Sequence of the first protein:
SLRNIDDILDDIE

These two protein chains interact to form a complex.

Sequence of the second protein:
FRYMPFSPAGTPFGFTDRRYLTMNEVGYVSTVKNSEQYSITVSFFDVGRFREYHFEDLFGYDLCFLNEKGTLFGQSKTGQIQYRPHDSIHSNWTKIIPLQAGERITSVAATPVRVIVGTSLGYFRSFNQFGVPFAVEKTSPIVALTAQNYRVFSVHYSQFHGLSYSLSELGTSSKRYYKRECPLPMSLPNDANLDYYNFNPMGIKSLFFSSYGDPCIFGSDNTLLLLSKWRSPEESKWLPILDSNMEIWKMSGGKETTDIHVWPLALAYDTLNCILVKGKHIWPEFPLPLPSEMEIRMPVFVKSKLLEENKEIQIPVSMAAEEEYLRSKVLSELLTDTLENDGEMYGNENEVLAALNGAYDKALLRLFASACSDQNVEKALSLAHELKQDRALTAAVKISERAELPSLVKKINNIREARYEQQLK

Interface contacts:
Residue A456 in the second protein contacts residue L2 in the first protein (closest heavy-atom distance 3.8 Å).
Residue R455 in the second protein contacts residue I8 in the first protein (closest heavy-atom distance 3.5 Å).
Residue R419 in the second protein contacts residue I5 in the first protein (closest heavy-atom distance 4.3 Å).
Residue R455 in the second protein is in contact with residue S1 in the first protein (closest heavy-atom distance 3.3 Å).
Residue K451 in the second protein is in contact with residue I8 in the first protein (closest heavy-atom distance 4.3 Å).
Residue K415 in the second protein interacts with residue L9 in the first protein (closest heavy-atom distance 3.7 Å).
Residue I452 in the second protein interacts with residue I8 in the first protein (closest heavy-atom distance 3.9 Å).
Residue R419 in the second protein contacts residue D6 in the first protein (closest heavy-atom distance 3.1 Å).
Residue A445 in the second protein is in contact with residue I12 in the first protein (closest heavy-atom distance 4.3 Å).
Residue R455 in the second protein is in contact with residue L2 in the first protein (closest heavy-atom distance 3.9 Å).
Residue A448 in the second protein interacts with residue I12 in the first protein (closest heavy-atom distance 4.2 Å).
Residue K415 in the second protein contacts residue D6 in the first protein (closest heavy-atom distance 4.9 Å).
Residue C425 in the second protein contacts residue L2 in the first protein (closest heavy-atom distance 4.0 Å).
Residue L418 in the second protein is in contact with residue L9 in the first protein (closest heavy-atom distance 3.8 Å).
Residue R419 in the second protein is in contact with residue L9 in the first protein (closest heavy-atom distance 3.7 Å).
Residue A448 in the second protein is in contact with residue I8 in the first protein (closest heavy-atom distance 3.8 Å).
Residue R455 in the second protein is in contact with residue N4 in the first protein (closest heavy-atom distance 3.6 Å).
Residue K415 in the second protein contacts residue D10 in the first protein (closest heavy-atom distance 3.2 Å).
Residue I452 in the second protein is in contact with residue L2 in the first protein (closest heavy-atom distance 3.6 Å).
Residue A422 in the second protein contacts residue L2 in the first protein (closest heavy-atom distance 4.0 Å).
Residue Q442 in the second protein interacts with residue I12 in the first protein (closest heavy-atom distance 3.7 Å).
Residue L418 in the second protein contacts residue I5 in the first protein (closest heavy-atom distance 4.1 Å).
Residue R444 in the second protein is in contact with residue E13 in the first protein (closest heavy-atom distance 4.3 Å).
Residue R455 in the second protein is in contact with residue I5 in the first protein (closest heavy-atom distance 4.5 Å).
Residue R455 in the second protein interacts with residue D7 in the first protein (closest heavy-atom distance 2.4 Å).
Residue L418 in the second protein contacts residue I12 in the first protein (closest heavy-atom distance 3.8 Å).
Residue R444 in the second protein contacts residue I12 in the first protein (closest heavy-atom distance 3.1 Å).
Residue S426 in the second protein interacts with residue L2 in the first protein (closest heavy-atom distance 3.9 Å).
Residue A422 in the second protein is in contact with residue I5 in the first protein (closest heavy-atom distance 3.9 Å).
Residue I452 in the second protein is in contact with residue I5 in the first protein (closest heavy-atom distance 3.8 Å).